Interface contacts:
Residue Y223 in protein 1 contacts residue D248 in protein 2 (closest heavy-atom distance 3.4 Å).
Residue K256 in protein 1 is in contact with residue Y232 in protein 2 (closest heavy-atom distance 3.4 Å).
Residue L206 in protein 1 is in contact with residue Q175 in protein 2 (closest heavy-atom distance 3.4 Å).
Residue I189 in protein 1 is in contact with residue E17 in protein 2 (closest heavy-atom distance 3.3 Å).
Residue R201 in protein 1 contacts residue R156 in protein 2 (closest heavy-atom distance 3.3 Å).
Residue E219 in protein 1 contacts residue R189 in protein 2 (closest heavy-atom distance 2.8 Å).
Residue R226 in protein 1 is in contact with residue R181 in protein 2 (closest heavy-atom distance 3.2 Å).
Residue K213 in protein 1 contacts residue K241 in protein 2 (closest heavy-atom distance 3.5 Å).
Residue L255 in protein 1 is in contact with residue L235 in protein 2 (closest heavy-atom distance 3.5 Å).
Residue Q212 in protein 1 is in contact with residue R181 in protein 2 (closest heavy-atom distance 3.2 Å).
Residue H294 in protein 1 interacts with residue E230 in protein 2 (closest heavy-atom distance 3.1 Å).
Residue Q212 in protein 1 interacts with residue Q244 in protein 2 (closest heavy-atom distance 3.0 Å).
Residue Q188 in protein 1 interacts with residue N13 in protein 2 (closest heavy-atom distance 2.9 Å).
Residue R260 in protein 1 contacts residue E213 in protein 2 (closest heavy-atom distance 3.2 Å).
Residue A198 in protein 1 contacts residue A160 in protein 2 (closest heavy-atom distance 3.4 Å).
Residue N293 in protein 1 contacts residue Y225 in protein 2 (closest heavy-atom distance 3.1 Å).
Residue T190 in protein 1 is in contact with residue E17 in protein 2 (closest heavy-atom distance 3.1 Å).
Residue I189 in protein 1 is in contact with residue D140 in protein 2 (closest heavy-atom distance 3.4 Å).
Residue K213 in protein 1 contacts residue L242 in protein 2 (closest heavy-atom distance 3.4 Å).
Residue S263 in protein 1 contacts residue E217 in protein 2 (closest heavy-atom distance 3.4 Å).
Residue Q212 in protein 1 interacts with residue L185 in protein 2 (closest heavy-atom distance 3.3 Å).
Residue R301 in protein 1 interacts with residue A221 in protein 2 (closest heavy-atom distance 3.3 Å).
Residue E204 in protein 1 contacts residue T162 in protein 2 (closest heavy-atom distance 2.4 Å).
Residue Q188 in protein 1 contacts residue P139 in protein 2 (closest heavy-atom distance 3.3 Å).
Residue E218 in protein 1 contacts residue R192 in protein 2 (closest heavy-atom distance 3.3 Å).
Residue N221 in protein 1 contacts residue N211 in protein 2 (closest heavy-atom distance 3.5 Å).
Residue E217 in protein 1 is in contact with residue F239 in protein 2 (closest heavy-atom distance 3.5 Å).
Residue A185 in protein 1 contacts residue D140 in protein 2 (closest heavy-atom distance 3.2 Å).
Residue A191 in protein 1 contacts residue E17 in protein 2 (closest heavy-atom distance 2.8 Å).
Residue A183 in protein 1 is in contact with residue I142 in protein 2 (closest heavy-atom distance 3.4 Å).
Residue N181 in protein 1 contacts residue D143 in protein 2 (closest heavy-atom distance 3.3 Å).
Residue K227 in protein 1 interacts with residue D248 in protein 2 (closest heavy-atom distance 3.2 Å).
Residue L225 in protein 1 contacts residue G207 in protein 2 (closest heavy-atom distance 3.5 Å).
Residue Q211 in protein 1 contacts residue R243 in protein 2 (closest heavy-atom distance 3.1 Å).
Residue R228 in protein 1 interacts with residue N211 in protein 2 (closest heavy-atom distance 3.0 Å).
Residue Q211 in protein 1 contacts residue Q245 in protein 2 (closest heavy-atom distance 3.4 Å).
Residue R260 in protein 1 contacts residue Y210 in protein 2 (closest heavy-atom distance 2.9 Å).
Residue N293 in protein 1 is in contact with residue D226 in protein 2 (closest heavy-atom distance 2.3 Å).
Residue I214 in protein 1 is in contact with residue L242 in protein 2 (closest heavy-atom distance 3.5 Å).
Residue K180 in protein 1 contacts residue D143 in protein 2 (closest heavy-atom distance 3.3 Å).
Residue E197 in protein 1 interacts with residue R156 in protein 2 (closest heavy-atom distance 2.5 Å).
Residue R267 in protein 1 contacts residue F216 in protein 2 (closest heavy-atom distance 3.5 Å).
Residue N293 in protein 1 contacts residue E230 in protein 2 (closest heavy-atom distance 3.2 Å).
Residue H294 in protein 1 interacts with residue T227 in protein 2 (closest heavy-atom distance 2.8 Å).
Residue K213 in protein 1 interacts with residue R240 in protein 2 (closest heavy-atom distance 3.2 Å).
Residue E232 in protein 1 interacts with residue Y210 in protein 2 (closest heavy-atom distance 3.3 Å).
Residue L225 in protein 1 contacts residue N211 in protein 2 (closest heavy-atom distance 3.2 Å).
Residue E219 in protein 1 contacts residue L185 in protein 2 (closest heavy-atom distance 3.3 Å).
Residue Q212 in protein 1 contacts residue R189 in protein 2 (closest heavy-atom distance 3.4 Å).
Residue N297 in protein 1 contacts residue Y225 in protein 2 (closest heavy-atom distance 3.2 Å).
Residue Y223 in protein 1 is in contact with residue Q244 in protein 2 (closest heavy-atom distance 3.4 Å).
Residue A183 in protein 1 interacts with residue P141 in protein 2 (closest heavy-atom distance 3.4 Å).
Residue Q188 in protein 1 is in contact with residue D140 in protein 2 (closest heavy-atom distance 2.4 Å).
Residue N297 in protein 1 contacts residue G223 in protein 2 (closest heavy-atom distance 2.8 Å).
Residue E218 in protein 1 contacts residue R188 in protein 2 (closest heavy-atom distance 3.3 Å).
Residue Q291 in protein 1 interacts with residue Y232 in protein 2 (closest heavy-atom distance 3.5 Å).
Residue D270 in protein 1 contacts residue K218 in protein 2 (closest heavy-atom distance 2.6 Å).
Residue Q291 in protein 1 contacts residue E230 in protein 2 (closest heavy-atom distance 3.3 Å).
Residue R296 in protein 1 contacts residue Y225 in protein 2 (closest heavy-atom distance 3.4 Å).
Residue K213 in protein 1 interacts with residue R189 in protein 2 (closest heavy-atom distance 3.3 Å).

Sequence of protein 1:
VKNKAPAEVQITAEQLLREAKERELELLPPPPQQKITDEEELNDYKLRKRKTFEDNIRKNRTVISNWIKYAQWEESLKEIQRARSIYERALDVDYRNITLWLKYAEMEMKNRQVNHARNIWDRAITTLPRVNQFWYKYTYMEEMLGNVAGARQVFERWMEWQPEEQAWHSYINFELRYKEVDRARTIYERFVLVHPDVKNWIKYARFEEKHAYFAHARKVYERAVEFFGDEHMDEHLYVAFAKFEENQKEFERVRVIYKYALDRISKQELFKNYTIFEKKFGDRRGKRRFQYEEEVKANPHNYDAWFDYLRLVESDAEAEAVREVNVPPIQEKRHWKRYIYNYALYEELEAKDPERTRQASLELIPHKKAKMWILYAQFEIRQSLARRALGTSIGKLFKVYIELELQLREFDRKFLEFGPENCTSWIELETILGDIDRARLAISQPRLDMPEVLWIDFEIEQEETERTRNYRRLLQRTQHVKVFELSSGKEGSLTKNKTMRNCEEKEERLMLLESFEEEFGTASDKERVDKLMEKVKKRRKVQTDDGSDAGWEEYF

This data describes a binding interaction between two proteins.

Sequence of protein 2:
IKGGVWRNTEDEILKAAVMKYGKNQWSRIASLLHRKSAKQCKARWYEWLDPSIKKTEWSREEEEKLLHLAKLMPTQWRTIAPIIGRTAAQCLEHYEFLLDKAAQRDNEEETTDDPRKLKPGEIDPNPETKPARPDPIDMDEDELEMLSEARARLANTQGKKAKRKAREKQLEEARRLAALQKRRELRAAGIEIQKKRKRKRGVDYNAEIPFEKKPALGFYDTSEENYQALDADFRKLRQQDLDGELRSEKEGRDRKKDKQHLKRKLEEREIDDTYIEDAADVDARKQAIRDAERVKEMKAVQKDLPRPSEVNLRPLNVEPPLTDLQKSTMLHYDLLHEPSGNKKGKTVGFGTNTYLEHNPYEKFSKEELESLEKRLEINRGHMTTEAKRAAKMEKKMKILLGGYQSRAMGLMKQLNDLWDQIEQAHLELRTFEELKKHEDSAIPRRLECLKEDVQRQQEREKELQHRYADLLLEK